Sequence of protein 2:
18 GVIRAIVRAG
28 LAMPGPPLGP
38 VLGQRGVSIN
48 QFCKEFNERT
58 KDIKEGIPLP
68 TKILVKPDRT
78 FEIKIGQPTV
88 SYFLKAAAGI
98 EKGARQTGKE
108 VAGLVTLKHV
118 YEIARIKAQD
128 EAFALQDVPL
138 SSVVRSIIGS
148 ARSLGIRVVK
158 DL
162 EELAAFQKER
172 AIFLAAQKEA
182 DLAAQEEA

Contacts between the two chains:
Residue Y89 in protein 2 is in contact with residue P59 in protein 1 (closest heavy-atom distance 3.8 Å).
Residue A95 in protein 2 interacts with residue C62 in protein 1 (closest heavy-atom distance 4.6 Å).
Residue V155 in protein 2 is in contact with residue L101 in protein 1 (closest heavy-atom distance 3.4 Å).
Residue L137 in protein 2 is in contact with residue W95 in protein 1 (closest heavy-atom distance 3.7 Å).
Residue I123 in protein 2 contacts residue I77 in protein 1 (closest heavy-atom distance 4.1 Å).
Residue R154 in protein 2 interacts with residue L101 in protein 1 (closest heavy-atom distance 3.7 Å).
Residue K115 in protein 2 is in contact with residue Y71 in protein 1 (closest heavy-atom distance 3.9 Å).
Residue K115 in protein 2 interacts with residue E91 in protein 1 (closest heavy-atom distance 3.6 Å).
Residue K92 in protein 2 is in contact with residue P59 in protein 1 (closest heavy-atom distance 4.1 Å).
Residue K58 in protein 2 is in contact with residue K79 in protein 1 (closest heavy-atom distance 4.2 Å).
Residue G96 in protein 2 contacts residue C62 in protein 1 (closest heavy-atom distance 4.1 Å).
Residue E119 in protein 2 interacts with residue V84 in protein 1 (closest heavy-atom distance 3.1 Å).
Residue L159 in protein 2 interacts with residue T69 in protein 1 (closest heavy-atom distance 3.0 Å).
Residue K115 in protein 2 interacts with residue T69 in protein 1 (closest heavy-atom distance 3.6 Å).
Residue F90 in protein 2 is in contact with residue M73 in protein 1 (closest heavy-atom distance 4.6 Å).
Residue R149 in protein 2 contacts residue L101 in protein 1 (closest heavy-atom distance 2.7 Å).
Residue R25 in protein 2 is in contact with residue K57 in protein 1 (closest heavy-atom distance 3.0 Å).
Residue K115 in protein 2 contacts residue L86 in protein 1 (closest heavy-atom distance 3.4 Å).
Residue F90 in protein 2 is in contact with residue G74 in protein 1 (closest heavy-atom distance 3.5 Å).
Residue H116 in protein 2 is in contact with residue Y71 in protein 1 (closest heavy-atom distance 4.0 Å).
Residue I123 in protein 2 is in contact with residue V75 in protein 1 (closest heavy-atom distance 3.6 Å).
Residue K157 in protein 2 contacts residue Y92 in protein 1 (closest heavy-atom distance 3.9 Å).
Residue I60 in protein 2 interacts with residue Y78 in protein 1 (closest heavy-atom distance 4.5 Å).
Residue P65 in protein 2 contacts residue K57 in protein 1 (closest heavy-atom distance 4.1 Å).
Residue E119 in protein 2 is in contact with residue A72 in protein 1 (closest heavy-atom distance 3.4 Å).
Residue L114 in protein 2 contacts residue Y92 in protein 1 (closest heavy-atom distance 3.4 Å).
Residue E119 in protein 2 contacts residue E91 in protein 1 (closest heavy-atom distance 4.2 Å).
Residue Y89 in protein 2 interacts with residue D58 in protein 1 (closest heavy-atom distance 4.6 Å).
Residue Y118 in protein 2 contacts residue E91 in protein 1 (closest heavy-atom distance 3.2 Å).
Residue I97 in protein 2 is in contact with residue P59 in protein 1 (closest heavy-atom distance 3.7 Å).
Residue A165 in protein 2 interacts with residue P65 in protein 1 (closest heavy-atom distance 4.2 Å).
Residue A94 in protein 2 interacts with residue L68 in protein 1 (closest heavy-atom distance 3.4 Å).
Residue H116 in protein 2 is in contact with residue A72 in protein 1 (closest heavy-atom distance 3.3 Å).
Residue R149 in protein 2 is in contact with residue G102 in protein 1 (closest heavy-atom distance 2.9 Å).
Residue Y89 in protein 2 contacts residue K57 in protein 1 (closest heavy-atom distance 4.5 Å).
Residue E119 in protein 2 contacts residue P85 in protein 1 (closest heavy-atom distance 3.6 Å).
Residue K115 in protein 2 contacts residue T70 in protein 1 (closest heavy-atom distance 2.5 Å).
Residue L164 in protein 2 is in contact with residue T69 in protein 1 (closest heavy-atom distance 3.5 Å).
Residue A93 in protein 2 is in contact with residue G74 in protein 1 (closest heavy-atom distance 4.3 Å).
Residue K61 in protein 2 is in contact with residue I77 in protein 1 (closest heavy-atom distance 3.3 Å).
Residue S138 in protein 2 contacts residue W95 in protein 1 (closest heavy-atom distance 3.5 Å).
Residue I60 in protein 2 interacts with residue K79 in protein 1 (closest heavy-atom distance 3.6 Å).
Residue P85 in protein 2 contacts residue I77 in protein 1 (closest heavy-atom distance 4.0 Å).
Residue I120 in protein 2 contacts residue V75 in protein 1 (closest heavy-atom distance 4.5 Å).
Residue V141 in protein 2 is in contact with residue M99 in protein 1 (closest heavy-atom distance 4.0 Å).
Residue L114 in protein 2 is in contact with residue L96 in protein 1 (closest heavy-atom distance 3.7 Å).
Residue V141 in protein 2 contacts residue W95 in protein 1 (closest heavy-atom distance 4.4 Å).
Residue L28 in protein 2 contacts residue K57 in protein 1 (closest heavy-atom distance 4.0 Å).
Residue A94 in protein 2 is in contact with residue M73 in protein 1 (closest heavy-atom distance 4.0 Å).
Residue K115 in protein 2 contacts residue Y92 in protein 1 (closest heavy-atom distance 2.9 Å).
Residue Q168 in protein 2 interacts with residue P65 in protein 1 (closest heavy-atom distance 3.2 Å).
Residue I60 in protein 2 interacts with residue I77 in protein 1 (closest heavy-atom distance 3.8 Å).
Residue E119 in protein 2 contacts residue V75 in protein 1 (closest heavy-atom distance 3.9 Å).
Residue A93 in protein 2 contacts residue M73 in protein 1 (closest heavy-atom distance 4.5 Å).
Residue Q84 in protein 2 contacts residue I77 in protein 1 (closest heavy-atom distance 4.0 Å).
Residue H116 in protein 2 interacts with residue L68 in protein 1 (closest heavy-atom distance 3.3 Å).
Residue L164 in protein 2 is in contact with residue P65 in protein 1 (closest heavy-atom distance 3.5 Å).
Residue L114 in protein 2 interacts with residue M99 in protein 1 (closest heavy-atom distance 3.8 Å).
Residue R149 in protein 2 interacts with residue P103 in protein 1 (closest heavy-atom distance 4.0 Å).
Residue K61 in protein 2 interacts with residue N76 in protein 1 (closest heavy-atom distance 4.3 Å).

Sequence of protein 1:
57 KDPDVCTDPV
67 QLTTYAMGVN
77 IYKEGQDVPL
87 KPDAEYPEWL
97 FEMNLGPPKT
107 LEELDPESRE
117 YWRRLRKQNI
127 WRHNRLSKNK

These two protein chains interact to form a complex.